The following describes two proteins that form a bound complex.

Sequence of the first protein:
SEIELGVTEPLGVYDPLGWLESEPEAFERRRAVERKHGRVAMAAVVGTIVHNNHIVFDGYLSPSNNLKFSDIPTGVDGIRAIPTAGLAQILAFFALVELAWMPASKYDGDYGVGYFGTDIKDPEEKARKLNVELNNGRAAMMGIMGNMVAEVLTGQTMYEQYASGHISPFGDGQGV

Sequence of the second protein:
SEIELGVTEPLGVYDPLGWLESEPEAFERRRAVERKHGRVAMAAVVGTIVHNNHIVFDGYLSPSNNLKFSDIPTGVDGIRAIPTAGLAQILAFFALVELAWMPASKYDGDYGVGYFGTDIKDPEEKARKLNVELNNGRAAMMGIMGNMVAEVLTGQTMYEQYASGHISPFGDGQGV

Residue-level contacts at the interface:
Residue E155 in the first protein contacts residue T148 in the second protein (closest heavy-atom distance 4.3 Å).
Residue E155 in the first protein is in contact with residue G147 in the second protein (closest heavy-atom distance 4.4 Å).
Residue D152 in the first protein contacts residue D149 in the second protein (closest heavy-atom distance 3.3 Å).
Residue K151 in the first protein is in contact with residue K151 in the second protein (closest heavy-atom distance 4.5 Å).
Residue R158 in the first protein contacts residue G142 in the second protein (closest heavy-atom distance 2.5 Å).
Residue R158 in the first protein contacts residue V143 in the second protein (closest heavy-atom distance 3.4 Å).
Residue E155 in the first protein interacts with residue D149 in the second protein (closest heavy-atom distance 3.1 Å).
Residue K159 in the first protein interacts with residue G147 in the second protein (closest heavy-atom distance 3.6 Å).